Interface contacts:
Residue K67 in protein 1 is in contact with residue K70 in protein 2 (closest heavy-atom distance 4.2 Å).
Residue L66 in protein 1 interacts with residue C71 in protein 2 (closest heavy-atom distance 4.4 Å).
Residue C69 in protein 1 is in contact with residue D68 in protein 2 (closest heavy-atom distance 4.3 Å).
Residue K70 in protein 1 is in contact with residue L64 in protein 2 (closest heavy-atom distance 3.0 Å).
Residue K54 in protein 1 contacts residue F179 in protein 2 (closest heavy-atom distance 3.1 Å).
Residue F176 in protein 1 interacts with residue L64 in protein 2 (closest heavy-atom distance 4.8 Å).
Residue L66 in protein 1 contacts residue R74 in protein 2 (closest heavy-atom distance 3.2 Å).
Residue R72 in protein 1 contacts residue L65 in protein 2 (closest heavy-atom distance 4.5 Å).
Residue L66 in protein 1 is in contact with residue K70 in protein 2 (closest heavy-atom distance 4.2 Å).
Residue K70 in protein 1 contacts residue F176 in protein 2 (closest heavy-atom distance 4.1 Å).
Residue R78 in protein 1 interacts with residue K54 in protein 2 (closest heavy-atom distance 4.9 Å).
Residue R78 in protein 1 contacts residue E62 in protein 2 (closest heavy-atom distance 4.0 Å).
Residue L65 in protein 1 is in contact with residue R74 in protein 2 (closest heavy-atom distance 4.8 Å).
Residue K57 in protein 1 is in contact with residue K57 in protein 2 (closest heavy-atom distance 3.9 Å).
Residue E61 in protein 1 interacts with residue K57 in protein 2 (closest heavy-atom distance 3.9 Å).
Residue C69 in protein 1 is in contact with residue C69 in protein 2 (closest heavy-atom distance 2.0 Å).
Residue S63 in protein 1 interacts with residue R74 in protein 2 (closest heavy-atom distance 3.9 Å).
Residue K70 in protein 1 contacts residue L65 in protein 2 (closest heavy-atom distance 3.1 Å).
Residue R72 in protein 1 is in contact with residue K67 in protein 2 (closest heavy-atom distance 3.2 Å).
Residue E62 in protein 1 is in contact with residue F76 in protein 2 (closest heavy-atom distance 3.4 Å).
Residue C169 in protein 1 contacts residue L65 in protein 2 (closest heavy-atom distance 4.8 Å).
Residue K70 in protein 1 is in contact with residue K70 in protein 2 (closest heavy-atom distance 3.5 Å).
Residue E62 in protein 1 is in contact with residue R78 in protein 2 (closest heavy-atom distance 3.8 Å).
Residue L65 in protein 1 is in contact with residue F176 in protein 2 (closest heavy-atom distance 3.6 Å).
Residue C71 in protein 1 contacts residue K67 in protein 2 (closest heavy-atom distance 3.5 Å).
Residue L65 in protein 1 is in contact with residue C169 in protein 2 (closest heavy-atom distance 4.5 Å).
Residue D58 in protein 1 is in contact with residue R78 in protein 2 (closest heavy-atom distance 3.7 Å).
Residue R74 in protein 1 is in contact with residue L66 in protein 2 (closest heavy-atom distance 3.1 Å).
Residue E62 in protein 1 interacts with residue P77 in protein 2 (closest heavy-atom distance 3.9 Å).
Residue S173 in protein 1 interacts with residue L65 in protein 2 (closest heavy-atom distance 3.8 Å).
Residue A59 in protein 1 interacts with residue R78 in protein 2 (closest heavy-atom distance 3.8 Å).
Residue R78 in protein 1 is in contact with residue D58 in protein 2 (closest heavy-atom distance 2.9 Å).
Residue L66 in protein 1 contacts residue S73 in protein 2 (closest heavy-atom distance 4.7 Å).
Residue R55 in protein 1 is in contact with residue R78 in protein 2 (closest heavy-atom distance 4.6 Å).
Residue K70 in protein 1 contacts residue K67 in protein 2 (closest heavy-atom distance 3.9 Å).
Residue R74 in protein 1 is in contact with residue S63 in protein 2 (closest heavy-atom distance 4.5 Å).
Residue E62 in protein 1 is in contact with residue R74 in protein 2 (closest heavy-atom distance 3.3 Å).
Residue C71 in protein 1 contacts residue L65 in protein 2 (closest heavy-atom distance 2.8 Å).
Residue F176 in protein 1 is in contact with residue E62 in protein 2 (closest heavy-atom distance 4.9 Å).
Residue K70 in protein 1 interacts with residue D68 in protein 2 (closest heavy-atom distance 3.7 Å).
Residue L65 in protein 1 interacts with residue A172 in protein 2 (closest heavy-atom distance 3.9 Å).
Residue K70 in protein 1 contacts residue L66 in protein 2 (closest heavy-atom distance 4.7 Å).
Residue L66 in protein 1 interacts with residue R72 in protein 2 (closest heavy-atom distance 4.7 Å).
Residue F179 in protein 1 interacts with residue K54 in protein 2 (closest heavy-atom distance 3.5 Å).
Residue F76 in protein 1 contacts residue E62 in protein 2 (closest heavy-atom distance 3.4 Å).
Residue E61 in protein 1 is in contact with residue E61 in protein 2 (closest heavy-atom distance 3.1 Å).
Residue F176 in protein 1 is in contact with residue F176 in protein 2 (closest heavy-atom distance 3.5 Å).
Residue L64 in protein 1 is in contact with residue K70 in protein 2 (closest heavy-atom distance 4.5 Å).
Residue L65 in protein 1 is in contact with residue S173 in protein 2 (closest heavy-atom distance 3.8 Å).
Residue P77 in protein 1 is in contact with residue E62 in protein 2 (closest heavy-atom distance 4.0 Å).
Residue C69 in protein 1 is in contact with residue K70 in protein 2 (closest heavy-atom distance 4.4 Å).
Residue F176 in protein 1 is in contact with residue L65 in protein 2 (closest heavy-atom distance 3.4 Å).
Residue L65 in protein 1 interacts with residue K70 in protein 2 (closest heavy-atom distance 2.9 Å).
Residue K57 in protein 1 interacts with residue E61 in protein 2 (closest heavy-atom distance 4.2 Å).
Residue E61 in protein 1 is in contact with residue F176 in protein 2 (closest heavy-atom distance 3.3 Å).
Residue A172 in protein 1 contacts residue L65 in protein 2 (closest heavy-atom distance 3.7 Å).
Residue R74 in protein 1 is in contact with residue E62 in protein 2 (closest heavy-atom distance 3.1 Å).
Residue L65 in protein 1 contacts residue C71 in protein 2 (closest heavy-atom distance 3.2 Å).
Residue F176 in protein 1 interacts with residue E61 in protein 2 (closest heavy-atom distance 3.4 Å).
Residue C71 in protein 1 is in contact with residue L66 in protein 2 (closest heavy-atom distance 3.9 Å).

Sequence of protein 2:
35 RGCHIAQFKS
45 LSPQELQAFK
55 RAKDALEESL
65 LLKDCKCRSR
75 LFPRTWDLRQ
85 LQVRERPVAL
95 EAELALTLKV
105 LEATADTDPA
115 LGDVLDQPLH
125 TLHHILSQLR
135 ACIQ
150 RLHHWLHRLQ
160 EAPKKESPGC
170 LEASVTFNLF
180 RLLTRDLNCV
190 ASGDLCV

The following describes two proteins that form a bound complex.

Sequence of protein 1:
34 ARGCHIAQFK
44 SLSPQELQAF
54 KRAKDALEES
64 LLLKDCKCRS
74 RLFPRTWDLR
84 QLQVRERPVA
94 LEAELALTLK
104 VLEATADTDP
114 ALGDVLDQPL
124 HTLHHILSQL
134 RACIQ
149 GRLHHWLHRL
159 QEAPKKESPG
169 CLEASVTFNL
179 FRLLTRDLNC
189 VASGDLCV